Sequence of chain A:
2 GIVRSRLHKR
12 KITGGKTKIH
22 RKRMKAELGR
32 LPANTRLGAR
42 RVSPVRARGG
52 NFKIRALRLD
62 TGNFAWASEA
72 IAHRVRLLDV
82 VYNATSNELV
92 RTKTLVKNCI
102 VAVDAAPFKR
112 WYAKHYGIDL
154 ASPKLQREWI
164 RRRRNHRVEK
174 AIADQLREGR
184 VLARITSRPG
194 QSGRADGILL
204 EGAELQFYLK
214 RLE

These two protein chains interact to form a complex.

Interface contacts:
Residue R170 in chain A is in contact with residue Q6 in chain B (closest heavy-atom distance 3.2 Å).
Residue A85 in chain A contacts residue A22 in chain B (closest heavy-atom distance 3.7 Å).
Residue A206 in chain A is in contact with residue N32 in chain B (closest heavy-atom distance 4.0 Å).
Residue A206 in chain A is in contact with residue E31 in chain B (closest heavy-atom distance 4.7 Å).
Residue A206 in chain A is in contact with residue V13 in chain B (closest heavy-atom distance 3.4 Å).
Residue R180 in chain A contacts residue Y7 in chain B (closest heavy-atom distance 4.5 Å).
Residue R170 in chain A is in contact with residue Y7 in chain B (closest heavy-atom distance 4.1 Å).
Residue E172 in chain A is in contact with residue Y8 in chain B (closest heavy-atom distance 3.6 Å).
Residue K173 in chain A is in contact with residue Y8 in chain B (closest heavy-atom distance 4.6 Å).
Residue A68 in chain A interacts with residue N30 in chain B (closest heavy-atom distance 3.4 Å).
Residue Y211 in chain A interacts with residue Y23 in chain B (closest heavy-atom distance 3.1 Å).
Residue N168 in chain A interacts with residue R35 in chain B (closest heavy-atom distance 3.3 Å).
Residue E207 in chain A is in contact with residue Y23 in chain B (closest heavy-atom distance 3.5 Å).
Residue R170 in chain A is in contact with residue Y8 in chain B (closest heavy-atom distance 4.2 Å).
Residue E172 in chain A interacts with residue H34 in chain B (closest heavy-atom distance 4.7 Å).
Residue A68 in chain A interacts with residue M33 in chain B (closest heavy-atom distance 3.3 Å).
Residue R170 in chain A is in contact with residue H34 in chain B (closest heavy-atom distance 3.3 Å).
Residue N99 in chain A is in contact with residue A22 in chain B (closest heavy-atom distance 4.5 Å).
Residue R214 in chain A is in contact with residue K21 in chain B (closest heavy-atom distance 3.6 Å).
Residue V171 in chain A is in contact with residue Y8 in chain B (closest heavy-atom distance 3.3 Å).
Residue S69 in chain A contacts residue H34 in chain B (closest heavy-atom distance 3.8 Å).
Residue R7 in chain A interacts with residue K148 in chain B (closest heavy-atom distance 4.1 Å).
Residue R7 in chain A contacts residue P145 in chain B (closest heavy-atom distance 4.8 Å).
Residue S69 in chain A contacts residue M33 in chain B (closest heavy-atom distance 4.0 Å).
Residue F210 in chain A contacts residue V13 in chain B (closest heavy-atom distance 3.9 Å).
Residue V171 in chain A interacts with residue Y7 in chain B (closest heavy-atom distance 3.3 Å).
Residue R170 in chain A contacts residue P5 in chain B (closest heavy-atom distance 3.7 Å).
Residue F210 in chain A is in contact with residue Q18 in chain B (closest heavy-atom distance 3.7 Å).
Residue G205 in chain A interacts with residue H11 in chain B (closest heavy-atom distance 4.1 Å).
Residue K10 in chain A interacts with residue K148 in chain B (closest heavy-atom distance 3.8 Å).
Residue Q209 in chain A contacts residue V13 in chain B (closest heavy-atom distance 4.0 Å).
Residue E207 in chain A contacts residue R25 in chain B (closest heavy-atom distance 4.2 Å).
Residue V171 in chain A interacts with residue H34 in chain B (closest heavy-atom distance 4.7 Å).
Residue A85 in chain A interacts with residue K21 in chain B (closest heavy-atom distance 3.4 Å).
Residue G205 in chain A contacts residue N32 in chain B (closest heavy-atom distance 3.5 Å).
Residue Y211 in chain A interacts with residue A22 in chain B (closest heavy-atom distance 3.9 Å).
Residue R7 in chain A interacts with residue R151 in chain B (closest heavy-atom distance 2.9 Å).
Residue R11 in chain A contacts residue K148 in chain B (closest heavy-atom distance 3.0 Å).
Residue E172 in chain A contacts residue Y7 in chain B (closest heavy-atom distance 4.7 Å).
Residue E204 in chain A interacts with residue N32 in chain B (closest heavy-atom distance 3.5 Å).
Residue I201 in chain A contacts residue N30 in chain B (closest heavy-atom distance 4.6 Å).
Residue H169 in chain A interacts with residue H34 in chain B (closest heavy-atom distance 3.5 Å).
Residue G205 in chain A is in contact with residue A10 in chain B (closest heavy-atom distance 3.8 Å).
Residue A206 in chain A interacts with residue Y23 in chain B (closest heavy-atom distance 3.7 Å).
Residue R7 in chain A is in contact with residue S147 in chain B (closest heavy-atom distance 4.0 Å).
Residue R187 in chain A contacts residue R25 in chain B (closest heavy-atom distance 3.2 Å).
Residue A176 in chain A contacts residue Y7 in chain B (closest heavy-atom distance 4.6 Å).
Residue K173 in chain A is in contact with residue Y7 in chain B (closest heavy-atom distance 3.6 Å).
Residue A206 in chain A contacts residue H11 in chain B (closest heavy-atom distance 3.6 Å).
Residue E204 in chain A contacts residue H34 in chain B (closest heavy-atom distance 4.8 Å).
Residue K12 in chain A interacts with residue K148 in chain B (closest heavy-atom distance 4.5 Å).
Residue F210 in chain A is in contact with residue A22 in chain B (closest heavy-atom distance 3.9 Å).
Residue V171 in chain A interacts with residue Q6 in chain B (closest heavy-atom distance 2.8 Å).
Residue I13 in chain A contacts residue T149 in chain B (closest heavy-atom distance 3.7 Å).
Residue Y83 in chain A is in contact with residue K21 in chain B (closest heavy-atom distance 3.0 Å).
Residue A206 in chain A is in contact with residue Q12 in chain B (closest heavy-atom distance 4.0 Å).
Residue E207 in chain A interacts with residue N32 in chain B (closest heavy-atom distance 4.3 Å).
Residue F210 in chain A is in contact with residue K21 in chain B (closest heavy-atom distance 4.4 Å).
Residue F210 in chain A contacts residue Y23 in chain B (closest heavy-atom distance 3.8 Å).
Residue I13 in chain A is in contact with residue K148 in chain B (closest heavy-atom distance 4.3 Å).

Sequence of chain B:
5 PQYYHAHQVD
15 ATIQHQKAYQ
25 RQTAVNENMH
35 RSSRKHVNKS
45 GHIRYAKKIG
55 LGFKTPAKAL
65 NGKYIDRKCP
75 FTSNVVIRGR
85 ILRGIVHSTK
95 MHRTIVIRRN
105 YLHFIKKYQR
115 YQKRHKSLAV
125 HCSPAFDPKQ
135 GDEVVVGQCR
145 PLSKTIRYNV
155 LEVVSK